Residue-level contacts at the interface:
Residue D1111 in chain A contacts residue N168 in chain B (closest heavy-atom distance 3.4 Å).
Residue R1142 in chain A interacts with residue Y363 in chain B (closest heavy-atom distance 3.2 Å).
Residue S1113 in chain A is in contact with residue N168 in chain B (closest heavy-atom distance 2.8 Å).
Residue K1342 in chain A is in contact with residue E374 in chain B (closest heavy-atom distance 3.9 Å).
Residue V1069 in chain A interacts with residue Y143 in chain B (closest heavy-atom distance 4.1 Å).
Residue D1169 in chain A is in contact with residue K283 in chain B (closest heavy-atom distance 3.2 Å).
Residue T1180 in chain A is in contact with residue F266 in chain B (closest heavy-atom distance 3.5 Å).
Residue S1070 in chain A contacts residue K167 in chain B (closest heavy-atom distance 3.2 Å).
Residue Y1181 in chain A contacts residue D268 in chain B (closest heavy-atom distance 4.1 Å).
Residue V1069 in chain A is in contact with residue P142 in chain B (closest heavy-atom distance 3.6 Å).
Residue S1233 in chain A contacts residue L367 in chain B (closest heavy-atom distance 2.4 Å).
Residue S1233 in chain A contacts residue S369 in chain B (closest heavy-atom distance 3.1 Å).
Residue K1115 in chain A is in contact with residue N168 in chain B (closest heavy-atom distance 3.7 Å).
Residue D55 in chain A contacts residue N257 in chain B (closest heavy-atom distance 2.7 Å).
Residue N1179 in chain A interacts with residue V169 in chain B (closest heavy-atom distance 3.4 Å).
Residue K1234 in chain A contacts residue T372 in chain B (closest heavy-atom distance 4.0 Å).
Residue P1178 in chain A interacts with residue Q145 in chain B (closest heavy-atom distance 3.2 Å).
Residue D1125 in chain A interacts with residue Y363 in chain B (closest heavy-atom distance 2.7 Å).
Residue Y59 in chain A is in contact with residue L367 in chain B (closest heavy-atom distance 3.9 Å).
Residue L1232 in chain A contacts residue A366 in chain B (closest heavy-atom distance 3.1 Å).
Residue L1168 in chain A is in contact with residue W282 in chain B (closest heavy-atom distance 3.5 Å).
Residue T1180 in chain A interacts with residue V169 in chain B (closest heavy-atom distance 3.3 Å).
Residue D55 in chain A contacts residue L367 in chain B (closest heavy-atom distance 4.0 Å).
Residue S1152 in chain A contacts residue H352 in chain B (closest heavy-atom distance 3.2 Å).
Residue A53 in chain A is in contact with residue N257 in chain B (closest heavy-atom distance 3.6 Å).
Residue L58 in chain A is in contact with residue G365 in chain B (closest heavy-atom distance 3.5 Å).
Residue K54 in chain A interacts with residue F370 in chain B (closest heavy-atom distance 3.5 Å).
Residue D1182 in chain A interacts with residue Y143 in chain B (closest heavy-atom distance 3.0 Å).
Residue L1177 in chain A interacts with residue G267 in chain B (closest heavy-atom distance 3.2 Å).
Residue L1173 in chain A contacts residue D268 in chain B (closest heavy-atom distance 3.2 Å).
Residue P1214 in chain A contacts residue F364 in chain B (closest heavy-atom distance 3.1 Å).
Residue N1179 in chain A contacts residue K167 in chain B (closest heavy-atom distance 3.1 Å).
Residue D55 in chain A contacts residue F370 in chain B (closest heavy-atom distance 4.2 Å).
Residue V1114 in chain A is in contact with residue N168 in chain B (closest heavy-atom distance 3.2 Å).
Residue D1125 in chain A interacts with residue F364 in chain B (closest heavy-atom distance 3.2 Å).
Residue L1177 in chain A contacts residue P171 in chain B (closest heavy-atom distance 3.5 Å).
Residue K1186 in chain A interacts with residue N168 in chain B (closest heavy-atom distance 3.3 Å).
Residue L1124 in chain A contacts residue F364 in chain B (closest heavy-atom distance 3.4 Å).
Residue T1180 in chain A contacts residue N168 in chain B (closest heavy-atom distance 3.2 Å).
Residue T1180 in chain A is in contact with residue K167 in chain B (closest heavy-atom distance 3.0 Å).
Residue K1234 in chain A contacts residue S369 in chain B (closest heavy-atom distance 3.7 Å).
Residue S1113 in chain A is in contact with residue F266 in chain B (closest heavy-atom distance 3.1 Å).
Residue Y1181 in chain A is in contact with residue F266 in chain B (closest heavy-atom distance 3.1 Å).
Residue L1231 in chain A interacts with residue L367 in chain B (closest heavy-atom distance 3.2 Å).
Residue N1179 in chain A contacts residue K164 in chain B (closest heavy-atom distance 3.4 Å).
Residue D1112 in chain A contacts residue N168 in chain B (closest heavy-atom distance 3.4 Å).
Residue D1111 in chain A is in contact with residue K167 in chain B (closest heavy-atom distance 3.0 Å).
Residue N1179 in chain A contacts residue T166 in chain B (closest heavy-atom distance 3.7 Å).
Residue A1127 in chain A interacts with residue Y363 in chain B (closest heavy-atom distance 4.0 Å).
Residue P1178 in chain A is in contact with residue I146 in chain B (closest heavy-atom distance 3.5 Å).
Residue P1230 in chain A contacts residue F364 in chain B (closest heavy-atom distance 3.4 Å).
Residue D56 in chain A interacts with residue G365 in chain B (closest heavy-atom distance 3.9 Å).
Residue Y1181 in chain A interacts with residue G267 in chain B (closest heavy-atom distance 2.4 Å).
Residue N1179 in chain A contacts residue Y143 in chain B (closest heavy-atom distance 3.6 Å).
Residue Y1181 in chain A contacts residue C265 in chain B (closest heavy-atom distance 3.0 Å).
Residue K1176 in chain A is in contact with residue R274 in chain B (closest heavy-atom distance 4.2 Å).
Residue L1232 in chain A interacts with residue L367 in chain B (closest heavy-atom distance 3.4 Å).
Residue L58 in chain A interacts with residue F364 in chain B (closest heavy-atom distance 3.8 Å).
Residue F1238 in chain A interacts with residue P373 in chain B (closest heavy-atom distance 3.6 Å).
Residue K1234 in chain A contacts residue E371 in chain B (closest heavy-atom distance 3.1 Å).

Sequence of chain B:
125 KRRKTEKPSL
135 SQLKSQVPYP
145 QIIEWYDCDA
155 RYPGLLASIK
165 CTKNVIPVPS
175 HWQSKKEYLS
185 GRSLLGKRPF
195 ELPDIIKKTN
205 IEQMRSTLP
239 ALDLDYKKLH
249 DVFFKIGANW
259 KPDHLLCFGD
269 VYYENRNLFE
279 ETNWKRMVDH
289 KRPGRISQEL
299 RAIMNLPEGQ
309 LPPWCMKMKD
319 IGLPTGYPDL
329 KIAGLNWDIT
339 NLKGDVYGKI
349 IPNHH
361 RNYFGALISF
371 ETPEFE

The following describes two proteins that form a bound complex.

Sequence of chain A:
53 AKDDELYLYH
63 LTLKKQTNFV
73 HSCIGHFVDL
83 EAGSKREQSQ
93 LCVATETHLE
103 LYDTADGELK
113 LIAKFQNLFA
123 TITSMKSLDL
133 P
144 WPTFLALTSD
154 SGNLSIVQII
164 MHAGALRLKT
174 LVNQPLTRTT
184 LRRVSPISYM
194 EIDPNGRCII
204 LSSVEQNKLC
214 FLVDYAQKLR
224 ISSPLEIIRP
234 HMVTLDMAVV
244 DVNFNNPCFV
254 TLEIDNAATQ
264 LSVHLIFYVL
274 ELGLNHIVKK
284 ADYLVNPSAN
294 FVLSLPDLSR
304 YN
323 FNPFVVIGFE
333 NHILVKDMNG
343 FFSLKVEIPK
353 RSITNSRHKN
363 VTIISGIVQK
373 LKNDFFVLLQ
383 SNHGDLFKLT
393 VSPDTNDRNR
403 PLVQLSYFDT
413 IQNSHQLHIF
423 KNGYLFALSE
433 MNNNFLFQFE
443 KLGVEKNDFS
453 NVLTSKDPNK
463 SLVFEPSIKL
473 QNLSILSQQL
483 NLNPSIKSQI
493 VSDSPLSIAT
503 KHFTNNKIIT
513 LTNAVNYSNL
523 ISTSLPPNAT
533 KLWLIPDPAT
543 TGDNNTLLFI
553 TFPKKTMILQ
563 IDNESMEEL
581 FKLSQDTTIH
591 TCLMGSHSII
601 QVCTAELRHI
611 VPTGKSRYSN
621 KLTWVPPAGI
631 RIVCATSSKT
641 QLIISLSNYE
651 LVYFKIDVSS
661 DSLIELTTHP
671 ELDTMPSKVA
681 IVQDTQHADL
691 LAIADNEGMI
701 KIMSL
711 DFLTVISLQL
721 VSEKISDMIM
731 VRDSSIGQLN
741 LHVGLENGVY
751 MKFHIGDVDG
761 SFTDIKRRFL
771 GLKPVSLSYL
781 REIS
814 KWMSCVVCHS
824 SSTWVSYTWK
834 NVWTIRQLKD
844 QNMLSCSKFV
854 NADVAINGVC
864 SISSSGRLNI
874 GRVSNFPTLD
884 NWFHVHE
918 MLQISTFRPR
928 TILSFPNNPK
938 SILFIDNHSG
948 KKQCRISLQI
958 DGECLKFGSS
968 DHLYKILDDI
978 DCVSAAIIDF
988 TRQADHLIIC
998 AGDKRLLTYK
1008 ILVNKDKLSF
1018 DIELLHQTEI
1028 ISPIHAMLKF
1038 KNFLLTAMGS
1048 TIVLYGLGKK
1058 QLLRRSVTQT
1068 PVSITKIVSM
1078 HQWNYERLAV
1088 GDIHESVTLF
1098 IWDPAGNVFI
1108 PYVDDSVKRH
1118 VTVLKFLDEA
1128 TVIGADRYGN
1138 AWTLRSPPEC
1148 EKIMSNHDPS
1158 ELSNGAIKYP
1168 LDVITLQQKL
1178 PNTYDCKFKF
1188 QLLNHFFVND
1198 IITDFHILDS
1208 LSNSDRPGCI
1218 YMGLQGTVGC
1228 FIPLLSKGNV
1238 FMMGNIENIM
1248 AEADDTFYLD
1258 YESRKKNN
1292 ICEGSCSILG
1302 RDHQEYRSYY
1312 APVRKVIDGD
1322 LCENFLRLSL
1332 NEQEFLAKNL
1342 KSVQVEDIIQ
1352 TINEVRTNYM